These two protein chains interact to form a complex.

Residue-level contacts at the interface:
Residue A804 in protein 2 is in contact with residue I131 in protein 1 (closest heavy-atom distance 3.7 Å).
Residue K778 in protein 2 contacts residue H31 in protein 1 (closest heavy-atom distance 2.8 Å).
Residue I797 in protein 2 contacts residue V121 in protein 1 (closest heavy-atom distance 3.6 Å).
Residue N782 in protein 2 contacts residue G30 in protein 1 (closest heavy-atom distance 3.1 Å).
Residue L715 in protein 2 is in contact with residue I136 in protein 1 (closest heavy-atom distance 3.7 Å).
Residue G790 in protein 2 is in contact with residue F117 in protein 1 (closest heavy-atom distance 3.4 Å).
Residue V786 in protein 2 interacts with residue F117 in protein 1 (closest heavy-atom distance 3.7 Å).
Residue V704 in protein 2 interacts with residue I39 in protein 1 (closest heavy-atom distance 3.6 Å).
Residue V786 in protein 2 contacts residue A114 in protein 1 (closest heavy-atom distance 3.8 Å).
Residue V786 in protein 2 contacts residue H31 in protein 1 (closest heavy-atom distance 3.7 Å).
Residue A801 in protein 2 contacts residue L76 in protein 1 (closest heavy-atom distance 3.9 Å).
Residue D697 in protein 2 is in contact with residue G35 in protein 1 (closest heavy-atom distance 2.9 Å).
Residue N782 in protein 2 is in contact with residue G36 in protein 1 (closest heavy-atom distance 4.1 Å).
Residue L800 in protein 2 interacts with residue V128 in protein 1 (closest heavy-atom distance 3.4 Å).
Residue K778 in protein 2 interacts with residue Y32 in protein 1 (closest heavy-atom distance 3.6 Å).
Residue D787 in protein 2 contacts residue H112 in protein 1 (closest heavy-atom distance 3.8 Å).
Residue I705 in protein 2 interacts with residue L42 in protein 1 (closest heavy-atom distance 4.1 Å).
Residue A776 in protein 2 interacts with residue Y98 in protein 1 (closest heavy-atom distance 3.8 Å).
Residue G790 in protein 2 is in contact with residue L94 in protein 1 (closest heavy-atom distance 4.1 Å).
Residue Y808 in protein 2 contacts residue T135 in protein 1 (closest heavy-atom distance 3.8 Å).
Residue E796 in protein 2 interacts with residue F38 in protein 1 (closest heavy-atom distance 3.1 Å).
Residue V704 in protein 2 is in contact with residue L42 in protein 1 (closest heavy-atom distance 3.8 Å).
Residue I807 in protein 2 contacts residue I132 in protein 1 (closest heavy-atom distance 3.8 Å).
Residue D697 in protein 2 is in contact with residue P34 in protein 1 (closest heavy-atom distance 3.3 Å).
Residue N779 in protein 2 contacts residue Y32 in protein 1 (closest heavy-atom distance 3.7 Å).
Residue I797 in protein 2 contacts residue L76 in protein 1 (closest heavy-atom distance 3.7 Å).
Residue N779 in protein 2 interacts with residue H31 in protein 1 (closest heavy-atom distance 2.8 Å).
Residue N779 in protein 2 contacts residue P34 in protein 1 (closest heavy-atom distance 3.9 Å).
Residue Y808 in protein 2 is in contact with residue K69 in protein 1 (closest heavy-atom distance 4.1 Å).
Residue G777 in protein 2 interacts with residue H31 in protein 1 (closest heavy-atom distance 3.4 Å).
Residue T793 in protein 2 is in contact with residue F38 in protein 1 (closest heavy-atom distance 4.0 Å).
Residue A776 in protein 2 interacts with residue H112 in protein 1 (closest heavy-atom distance 3.6 Å).
Residue N782 in protein 2 is in contact with residue D118 in protein 1 (closest heavy-atom distance 3.7 Å).
Residue L712 in protein 2 interacts with residue I136 in protein 1 (closest heavy-atom distance 3.7 Å).
Residue L794 in protein 2 interacts with residue V80 in protein 1 (closest heavy-atom distance 4.0 Å).
Residue L794 in protein 2 is in contact with residue A79 in protein 1 (closest heavy-atom distance 3.7 Å).
Residue I797 in protein 2 interacts with residue V124 in protein 1 (closest heavy-atom distance 3.6 Å).
Residue N779 in protein 2 contacts residue G30 in protein 1 (closest heavy-atom distance 3.1 Å).
Residue N782 in protein 2 contacts residue G35 in protein 1 (closest heavy-atom distance 3.8 Å).
Residue V786 in protein 2 is in contact with residue H96 in protein 1 (closest heavy-atom distance 3.3 Å).
Residue V811 in protein 2 interacts with residue T135 in protein 1 (closest heavy-atom distance 3.9 Å).
Residue D787 in protein 2 is in contact with residue H96 in protein 1 (closest heavy-atom distance 3.5 Å).
Residue L785 in protein 2 interacts with residue F38 in protein 1 (closest heavy-atom distance 4.2 Å).
Residue V704 in protein 2 is in contact with residue M43 in protein 1 (closest heavy-atom distance 3.7 Å).
Residue L794 in protein 2 is in contact with residue F117 in protein 1 (closest heavy-atom distance 4.0 Å).
Residue A801 in protein 2 is in contact with residue V128 in protein 1 (closest heavy-atom distance 4.1 Å).
Residue A776 in protein 2 is in contact with residue H31 in protein 1 (closest heavy-atom distance 3.3 Å).
Residue V811 in protein 2 is in contact with residue S139 in protein 1 (closest heavy-atom distance 3.6 Å).
Residue V786 in protein 2 interacts with residue D118 in protein 1 (closest heavy-atom distance 3.3 Å).
Residue R814 in protein 2 interacts with residue S139 in protein 1 (closest heavy-atom distance 3.4 Å).
Residue C798 in protein 2 contacts residue L76 in protein 1 (closest heavy-atom distance 4.0 Å).
Residue N779 in protein 2 contacts residue G35 in protein 1 (closest heavy-atom distance 4.1 Å).
Residue T793 in protein 2 interacts with residue F117 in protein 1 (closest heavy-atom distance 3.9 Å).
Residue N779 in protein 2 contacts residue Y33 in protein 1 (closest heavy-atom distance 3.2 Å).
Residue I807 in protein 2 is in contact with residue T135 in protein 1 (closest heavy-atom distance 4.2 Å).
Residue P696 in protein 2 interacts with residue P34 in protein 1 (closest heavy-atom distance 3.9 Å).
Residue A804 in protein 2 interacts with residue V128 in protein 1 (closest heavy-atom distance 3.8 Å).
Residue N782 in protein 2 contacts residue H31 in protein 1 (closest heavy-atom distance 3.8 Å).
Residue L700 in protein 2 contacts residue I39 in protein 1 (closest heavy-atom distance 3.7 Å).
Residue I708 in protein 2 interacts with residue L42 in protein 1 (closest heavy-atom distance 4.1 Å).

Sequence of protein 2:
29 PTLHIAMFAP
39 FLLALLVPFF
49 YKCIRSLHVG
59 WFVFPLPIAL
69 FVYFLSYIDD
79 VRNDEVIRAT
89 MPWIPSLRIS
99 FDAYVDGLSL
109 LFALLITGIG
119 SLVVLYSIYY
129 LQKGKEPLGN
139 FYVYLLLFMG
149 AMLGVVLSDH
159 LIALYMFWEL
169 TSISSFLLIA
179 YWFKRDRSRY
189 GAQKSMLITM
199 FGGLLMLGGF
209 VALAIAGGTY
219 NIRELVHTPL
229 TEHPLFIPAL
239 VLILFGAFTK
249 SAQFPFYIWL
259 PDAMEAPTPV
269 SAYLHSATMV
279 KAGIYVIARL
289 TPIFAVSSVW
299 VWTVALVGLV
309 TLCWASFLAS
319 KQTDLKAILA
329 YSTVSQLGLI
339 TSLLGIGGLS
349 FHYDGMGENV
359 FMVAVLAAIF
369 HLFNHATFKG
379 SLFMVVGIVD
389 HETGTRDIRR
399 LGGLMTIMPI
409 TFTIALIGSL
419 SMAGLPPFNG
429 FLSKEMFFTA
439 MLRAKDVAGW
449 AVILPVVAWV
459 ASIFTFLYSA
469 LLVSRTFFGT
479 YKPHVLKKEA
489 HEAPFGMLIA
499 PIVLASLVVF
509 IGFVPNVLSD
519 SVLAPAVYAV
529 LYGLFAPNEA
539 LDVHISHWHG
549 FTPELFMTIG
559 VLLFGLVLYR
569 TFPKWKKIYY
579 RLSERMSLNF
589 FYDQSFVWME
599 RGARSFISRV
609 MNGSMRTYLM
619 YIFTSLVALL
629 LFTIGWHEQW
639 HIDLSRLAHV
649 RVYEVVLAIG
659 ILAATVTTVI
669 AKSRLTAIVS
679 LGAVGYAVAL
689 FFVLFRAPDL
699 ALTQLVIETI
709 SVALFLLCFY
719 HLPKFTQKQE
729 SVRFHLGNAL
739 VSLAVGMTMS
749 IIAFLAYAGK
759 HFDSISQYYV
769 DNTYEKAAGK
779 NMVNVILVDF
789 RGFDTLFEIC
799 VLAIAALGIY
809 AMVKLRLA

Sequence of protein 1:
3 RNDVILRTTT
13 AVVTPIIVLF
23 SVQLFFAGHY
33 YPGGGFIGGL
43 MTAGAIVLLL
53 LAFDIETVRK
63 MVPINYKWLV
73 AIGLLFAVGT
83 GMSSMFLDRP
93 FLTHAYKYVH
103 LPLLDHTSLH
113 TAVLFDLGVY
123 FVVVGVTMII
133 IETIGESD